This data describes a binding interaction between two proteins.

Sequence of protein 1:
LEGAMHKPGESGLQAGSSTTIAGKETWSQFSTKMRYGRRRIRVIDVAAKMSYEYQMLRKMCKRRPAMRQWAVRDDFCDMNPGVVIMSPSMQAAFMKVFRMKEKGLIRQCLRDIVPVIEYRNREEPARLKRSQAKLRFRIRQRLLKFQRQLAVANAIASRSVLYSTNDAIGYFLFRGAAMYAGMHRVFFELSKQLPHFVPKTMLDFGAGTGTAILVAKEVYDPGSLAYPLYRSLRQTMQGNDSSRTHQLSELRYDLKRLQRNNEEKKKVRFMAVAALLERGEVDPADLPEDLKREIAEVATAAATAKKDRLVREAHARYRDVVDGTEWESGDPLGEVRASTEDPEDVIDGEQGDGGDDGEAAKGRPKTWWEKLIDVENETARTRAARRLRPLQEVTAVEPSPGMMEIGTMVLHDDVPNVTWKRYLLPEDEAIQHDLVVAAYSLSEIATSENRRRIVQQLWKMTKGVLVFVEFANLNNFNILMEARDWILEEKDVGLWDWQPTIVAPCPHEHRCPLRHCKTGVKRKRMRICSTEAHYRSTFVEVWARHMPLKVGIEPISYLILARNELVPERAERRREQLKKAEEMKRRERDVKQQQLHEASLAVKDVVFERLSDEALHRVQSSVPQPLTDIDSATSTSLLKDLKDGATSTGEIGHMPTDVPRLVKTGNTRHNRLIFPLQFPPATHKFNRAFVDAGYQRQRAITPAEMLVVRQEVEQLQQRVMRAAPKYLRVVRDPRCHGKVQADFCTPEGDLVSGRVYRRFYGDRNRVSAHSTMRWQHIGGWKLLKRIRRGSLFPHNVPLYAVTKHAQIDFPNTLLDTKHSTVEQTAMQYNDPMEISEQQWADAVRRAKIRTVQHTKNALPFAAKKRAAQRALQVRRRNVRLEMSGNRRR

Sequence of protein 2:
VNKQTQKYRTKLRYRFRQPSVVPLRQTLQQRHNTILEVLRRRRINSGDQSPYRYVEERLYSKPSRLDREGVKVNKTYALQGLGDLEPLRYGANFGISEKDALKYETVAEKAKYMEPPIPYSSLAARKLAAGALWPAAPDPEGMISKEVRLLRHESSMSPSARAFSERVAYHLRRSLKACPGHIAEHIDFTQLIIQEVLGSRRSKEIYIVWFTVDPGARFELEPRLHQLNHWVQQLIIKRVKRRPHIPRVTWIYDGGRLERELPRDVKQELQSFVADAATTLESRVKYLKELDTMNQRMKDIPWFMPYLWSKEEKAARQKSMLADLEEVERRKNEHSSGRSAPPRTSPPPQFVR

Residue-level contacts at the interface:
Residue P160 in protein 1 interacts with residue L290 in protein 2 (closest heavy-atom distance 3.9 Å).
Residue R156 in protein 1 is in contact with residue R293 in protein 2 (closest heavy-atom distance 2.5 Å).
Residue Q153 in protein 1 contacts residue S281 in protein 2 (closest heavy-atom distance 3.1 Å).
Residue R156 in protein 1 is in contact with residue Q280 in protein 2 (closest heavy-atom distance 2.8 Å).
Residue L228 in protein 1 interacts with residue M307 in protein 2 (closest heavy-atom distance 4.0 Å).
Residue G149 in protein 1 interacts with residue S281 in protein 2 (closest heavy-atom distance 3.0 Å).
Residue K148 in protein 1 contacts residue F282 in protein 2 (closest heavy-atom distance 4.0 Å).
Residue E168 in protein 1 is in contact with residue K295 in protein 2 (closest heavy-atom distance 3.8 Å).
Residue P160 in protein 1 contacts residue R293 in protein 2 (closest heavy-atom distance 3.9 Å).
Residue R156 in protein 1 contacts residue T289 in protein 2 (closest heavy-atom distance 3.7 Å).
Residue N239 in protein 1 is in contact with residue K308 in protein 2 (closest heavy-atom distance 3.2 Å).
Residue R156 in protein 1 is in contact with residue A284 in protein 2 (closest heavy-atom distance 4.0 Å).
Residue L150 in protein 1 is in contact with residue E278 in protein 2 (closest heavy-atom distance 3.5 Å).
Residue N239 in protein 1 is in contact with residue N304 in protein 2 (closest heavy-atom distance 3.2 Å).
Residue Y164 in protein 1 is in contact with residue D301 in protein 2 (closest heavy-atom distance 3.1 Å).
Residue R221 in protein 1 is in contact with residue Y316 in protein 2 (closest heavy-atom distance 3.3 Å).
Residue R221 in protein 1 is in contact with residue W318 in protein 2 (closest heavy-atom distance 3.2 Å).
Residue Y164 in protein 1 contacts residue K298 in protein 2 (closest heavy-atom distance 3.2 Å).
Residue E147 in protein 1 interacts with residue E278 in protein 2 (closest heavy-atom distance 3.5 Å).
Residue L235 in protein 1 is in contact with residue N304 in protein 2 (closest heavy-atom distance 3.3 Å).
Residue I224 in protein 1 contacts residue F313 in protein 2 (closest heavy-atom distance 3.9 Å).
Residue R225 in protein 1 is in contact with residue S319 in protein 2 (closest heavy-atom distance 3.8 Å).
Residue H631 in protein 1 contacts residue A287 in protein 2 (closest heavy-atom distance 3.6 Å).
Residue V159 in protein 1 is in contact with residue L290 in protein 2 (closest heavy-atom distance 4.0 Å).
Residue P160 in protein 1 is in contact with residue L297 in protein 2 (closest heavy-atom distance 3.8 Å).
Residue R152 in protein 1 interacts with residue F282 in protein 2 (closest heavy-atom distance 3.0 Å).
Residue R172 in protein 1 is in contact with residue Q305 in protein 2 (closest heavy-atom distance 3.9 Å).
Residue P511 in protein 1 interacts with residue S349 in protein 2 (closest heavy-atom distance 4.0 Å).
Residue A629 in protein 1 contacts residue A286 in protein 2 (closest heavy-atom distance 3.8 Å).
Residue R221 in protein 1 interacts with residue L317 in protein 2 (closest heavy-atom distance 2.9 Å).
Residue E168 in protein 1 interacts with residue K298 in protein 2 (closest heavy-atom distance 2.4 Å).
Residue P160 in protein 1 interacts with residue V294 in protein 2 (closest heavy-atom distance 3.8 Å).
Residue Q234 in protein 1 interacts with residue Y296 in protein 2 (closest heavy-atom distance 3.5 Å).
Residue R225 in protein 1 is in contact with residue L317 in protein 2 (closest heavy-atom distance 3.3 Å).
Residue Y164 in protein 1 is in contact with residue L297 in protein 2 (closest heavy-atom distance 4.0 Å).
Residue L235 in protein 1 is in contact with residue L300 in protein 2 (closest heavy-atom distance 3.9 Å).
Residue K219 in protein 1 is in contact with residue E114 in protein 2 (closest heavy-atom distance 2.6 Å).
Residue R156 in protein 1 is in contact with residue S281 in protein 2 (closest heavy-atom distance 3.6 Å).
Residue A242 in protein 1 interacts with residue D301 in protein 2 (closest heavy-atom distance 4.0 Å).
Residue A238 in protein 1 is in contact with residue N304 in protein 2 (closest heavy-atom distance 3.6 Å).
Residue E168 in protein 1 interacts with residue V294 in protein 2 (closest heavy-atom distance 3.4 Å).
Residue R215 in protein 1 is in contact with residue E114 in protein 2 (closest heavy-atom distance 3.6 Å).
Residue R152 in protein 1 interacts with residue S281 in protein 2 (closest heavy-atom distance 3.6 Å).
Residue R225 in protein 1 contacts residue E322 in protein 2 (closest heavy-atom distance 3.0 Å).
Residue Q234 in protein 1 is in contact with residue L300 in protein 2 (closest heavy-atom distance 3.4 Å).
Residue D157 in protein 1 interacts with residue R293 in protein 2 (closest heavy-atom distance 3.6 Å).
Residue L235 in protein 1 interacts with residue M303 in protein 2 (closest heavy-atom distance 3.9 Å).
Residue R221 in protein 1 is in contact with residue S319 in protein 2 (closest heavy-atom distance 3.3 Å).
Residue E512 in protein 1 contacts residue R348 in protein 2 (closest heavy-atom distance 2.4 Å).
Residue R172 in protein 1 interacts with residue D301 in protein 2 (closest heavy-atom distance 3.2 Å).
Residue L228 in protein 1 is in contact with residue L317 in protein 2 (closest heavy-atom distance 3.8 Å).
Residue G149 in protein 1 contacts residue F282 in protein 2 (closest heavy-atom distance 3.7 Å).
Residue P170 in protein 1 is in contact with residue D301 in protein 2 (closest heavy-atom distance 3.9 Å).
Residue S216 in protein 1 interacts with residue E114 in protein 2 (closest heavy-atom distance 2.9 Å).
Residue Q217 in protein 1 is in contact with residue Y316 in protein 2 (closest heavy-atom distance 3.4 Å).
Residue A238 in protein 1 is in contact with residue L300 in protein 2 (closest heavy-atom distance 3.7 Å).
Residue P170 in protein 1 contacts residue K298 in protein 2 (closest heavy-atom distance 3.5 Å).
Residue P511 in protein 1 contacts residue R348 in protein 2 (closest heavy-atom distance 3.7 Å).
Residue E169 in protein 1 is in contact with residue K298 in protein 2 (closest heavy-atom distance 3.7 Å).
Residue W628 in protein 1 is in contact with residue A286 in protein 2 (closest heavy-atom distance 3.5 Å).